Sequence of protein 2:
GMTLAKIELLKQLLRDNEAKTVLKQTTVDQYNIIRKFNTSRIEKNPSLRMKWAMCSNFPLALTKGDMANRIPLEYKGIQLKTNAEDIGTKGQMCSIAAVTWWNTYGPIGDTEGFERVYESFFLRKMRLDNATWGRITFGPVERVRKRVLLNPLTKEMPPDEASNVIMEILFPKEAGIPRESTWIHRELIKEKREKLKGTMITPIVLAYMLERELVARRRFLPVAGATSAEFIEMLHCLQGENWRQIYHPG

Sequence of protein 1:
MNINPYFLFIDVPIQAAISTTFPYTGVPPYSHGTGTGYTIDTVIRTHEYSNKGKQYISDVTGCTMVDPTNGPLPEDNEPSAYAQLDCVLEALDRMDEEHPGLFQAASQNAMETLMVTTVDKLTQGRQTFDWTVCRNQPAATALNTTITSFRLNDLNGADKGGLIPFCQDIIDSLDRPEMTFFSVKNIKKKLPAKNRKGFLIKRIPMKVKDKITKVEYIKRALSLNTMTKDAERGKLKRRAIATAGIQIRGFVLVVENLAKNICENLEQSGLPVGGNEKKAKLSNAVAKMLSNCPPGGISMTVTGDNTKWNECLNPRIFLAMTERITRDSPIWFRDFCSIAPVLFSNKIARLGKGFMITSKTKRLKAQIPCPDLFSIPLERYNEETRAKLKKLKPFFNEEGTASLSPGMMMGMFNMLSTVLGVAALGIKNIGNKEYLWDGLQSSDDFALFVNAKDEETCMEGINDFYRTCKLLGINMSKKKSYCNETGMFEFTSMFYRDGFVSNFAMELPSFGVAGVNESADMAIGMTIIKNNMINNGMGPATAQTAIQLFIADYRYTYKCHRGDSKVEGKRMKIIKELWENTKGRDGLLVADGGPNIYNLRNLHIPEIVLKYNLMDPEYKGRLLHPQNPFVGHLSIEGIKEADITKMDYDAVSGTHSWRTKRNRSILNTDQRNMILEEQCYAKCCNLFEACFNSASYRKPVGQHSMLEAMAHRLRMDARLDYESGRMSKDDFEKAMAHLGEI

Interface contacts:
Residue K568 in protein 1 contacts residue M62 in protein 2 (closest heavy-atom distance 3.2 Å).
Residue S710 in protein 1 contacts residue E182 in protein 2 (closest heavy-atom distance 2.5 Å).
Residue R675 in protein 1 is in contact with residue A69 in protein 2 (closest heavy-atom distance 3.1 Å).
Residue N702 in protein 1 interacts with residue R43 in protein 2 (closest heavy-atom distance 2.6 Å).
Residue Y713 in protein 1 interacts with residue E219 in protein 2 (closest heavy-atom distance 3.1 Å).
Residue G630 in protein 1 is in contact with residue G117 in protein 2 (closest heavy-atom distance 2.9 Å).
Residue S721 in protein 1 is in contact with residue K32 in protein 2 (closest heavy-atom distance 3.2 Å).
Residue Q695 in protein 1 is in contact with residue I95 in protein 2 (closest heavy-atom distance 3.1 Å).
Residue E705 in protein 1 contacts residue R43 in protein 2 (closest heavy-atom distance 2.9 Å).
Residue D737 in protein 1 contacts residue T11 in protein 2 (closest heavy-atom distance 2.8 Å).
Residue H672 in protein 1 contacts residue N111 in protein 2 (closest heavy-atom distance 3.2 Å).
Residue L609 in protein 1 interacts with residue H244 in protein 2 (closest heavy-atom distance 2.9 Å).
Residue R160 in protein 1 interacts with residue Q33 in protein 2 (closest heavy-atom distance 3.1 Å).
Residue D562 in protein 1 interacts with residue K59 in protein 2 (closest heavy-atom distance 2.7 Å).
Residue A706 in protein 1 is in contact with residue K14 in protein 2 (closest heavy-atom distance 3.1 Å).
Residue R631 in protein 1 interacts with residue G114 in protein 2 (closest heavy-atom distance 2.7 Å).
Residue K579 in protein 1 is in contact with residue N65 in protein 2 (closest heavy-atom distance 3.1 Å).
Residue D666 in protein 1 contacts residue R132 in protein 2 (closest heavy-atom distance 2.6 Å).
Residue D666 in protein 1 contacts residue Y216 in protein 2 (closest heavy-atom distance 3.1 Å).
Residue D601 in protein 1 contacts residue N111 in protein 2 (closest heavy-atom distance 3.1 Å).
Residue H613 in protein 1 interacts with residue R132 in protein 2 (closest heavy-atom distance 2.7 Å).
Residue M722 in protein 1 interacts with residue T34 in protein 2 (closest heavy-atom distance 3.0 Å).
Residue N709 in protein 1 is in contact with residue E182 in protein 2 (closest heavy-atom distance 2.9 Å).
Residue L723 in protein 1 contacts residue L31 in protein 2 (closest heavy-atom distance 3.0 Å).
Residue E705 in protein 1 contacts residue Y39 in protein 2 (closest heavy-atom distance 2.6 Å).
Residue P638 in protein 1 is in contact with residue T71 in protein 2 (closest heavy-atom distance 2.8 Å).
Residue K579 in protein 1 contacts residue I86 in protein 2 (closest heavy-atom distance 3.2 Å).
Residue R714 in protein 1 interacts with residue N172 in protein 2 (closest heavy-atom distance 2.8 Å).
Residue K677 in protein 1 interacts with residue P67 in protein 2 (closest heavy-atom distance 2.7 Å).
Residue E586 in protein 1 contacts residue Y83 in protein 2 (closest heavy-atom distance 2.5 Å).
Residue E586 in protein 1 contacts residue Y113 in protein 2 (closest heavy-atom distance 2.7 Å).
Residue R631 in protein 1 contacts residue T112 in protein 2 (closest heavy-atom distance 3.0 Å).
Residue R580 in protein 1 interacts with residue T108 in protein 2 (closest heavy-atom distance 2.9 Å).
Residue G718 in protein 1 interacts with residue D37 in protein 2 (closest heavy-atom distance 3.0 Å).
Residue K539 in protein 1 interacts with residue H244 in protein 2 (closest heavy-atom distance 3.2 Å).
Residue E694 in protein 1 is in contact with residue T47 in protein 2 (closest heavy-atom distance 3.1 Å).
Residue R580 in protein 1 is in contact with residue I104 in protein 2 (closest heavy-atom distance 3.2 Å).
Residue R714 in protein 1 contacts residue S171 in protein 2 (closest heavy-atom distance 2.9 Å).
Residue P716 in protein 1 contacts residue N40 in protein 2 (closest heavy-atom distance 3.1 Å).
Residue R678 in protein 1 contacts residue D94 in protein 2 (closest heavy-atom distance 2.7 Å).
Residue R675 in protein 1 is in contact with residue T97 in protein 2 (closest heavy-atom distance 3.1 Å).
Residue I543 in protein 1 contacts residue R151 in protein 2 (closest heavy-atom distance 2.5 Å).
Residue T566 in protein 1 contacts residue M62 in protein 2 (closest heavy-atom distance 3.2 Å).
Residue D666 in protein 1 is in contact with residue R220 in protein 2 (closest heavy-atom distance 3.0 Å).
Residue R631 in protein 1 interacts with residue W110 in protein 2 (closest heavy-atom distance 2.9 Å).
Residue D168 in protein 1 contacts residue Q38 in protein 2 (closest heavy-atom distance 2.7 Å).
Residue H720 in protein 1 contacts residue V36 in protein 2 (closest heavy-atom distance 3.1 Å).
Residue N285 in protein 1 contacts residue R153 in protein 2 (closest heavy-atom distance 2.6 Å).
Residue N590 in protein 1 is in contact with residue Y113 in protein 2 (closest heavy-atom distance 3.0 Å).
Residue T671 in protein 1 contacts residue N111 in protein 2 (closest heavy-atom distance 2.8 Å).
Residue S721 in protein 1 contacts residue L31 in protein 2 (closest heavy-atom distance 2.7 Å).
Residue R680 in protein 1 contacts residue E93 in protein 2 (closest heavy-atom distance 2.8 Å).
Residue R160 in protein 1 interacts with residue Q38 in protein 2 (closest heavy-atom distance 3.0 Å).
Residue N285 in protein 1 is in contact with residue F228 in protein 2 (closest heavy-atom distance 2.9 Å).
Residue Y39 in protein 1 is in contact with residue N53 in protein 2 (closest heavy-atom distance 3.0 Å).
Residue R678 in protein 1 interacts with residue T47 in protein 2 (closest heavy-atom distance 2.8 Å).
Residue Y713 in protein 1 interacts with residue I174 in protein 2 (closest heavy-atom distance 3.1 Å).
Residue E586 in protein 1 is in contact with residue K84 in protein 2 (closest heavy-atom distance 2.9 Å).
Residue Q719 in protein 1 is in contact with residue D37 in protein 2 (closest heavy-atom distance 2.9 Å).
Residue T566 in protein 1 contacts residue K59 in protein 2 (closest heavy-atom distance 2.8 Å).

The following describes two proteins that form a bound complex.